Sequence of chain B:
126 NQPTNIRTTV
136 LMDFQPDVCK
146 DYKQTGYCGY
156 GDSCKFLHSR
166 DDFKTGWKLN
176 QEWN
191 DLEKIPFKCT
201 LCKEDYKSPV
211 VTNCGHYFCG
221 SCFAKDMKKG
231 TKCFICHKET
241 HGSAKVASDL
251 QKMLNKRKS

Sequence of chain A:
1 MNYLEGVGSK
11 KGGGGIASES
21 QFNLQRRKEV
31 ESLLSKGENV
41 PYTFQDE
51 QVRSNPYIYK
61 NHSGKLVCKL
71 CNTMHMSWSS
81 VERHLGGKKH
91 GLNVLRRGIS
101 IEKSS

These two protein chains interact to form a complex.

Contacts between the two chains:
Residue Y155 in chain B interacts with residue S9 in chain A (closest heavy-atom distance 3.4 Å).
Residue Y155 in chain B interacts with residue K11 in chain A (closest heavy-atom distance 3.0 Å).
Residue Y155 in chain B contacts residue G8 in chain A (closest heavy-atom distance 4.5 Å).
Residue S158 in chain B is in contact with residue N2 in chain A (closest heavy-atom distance 4.8 Å).
Residue G154 in chain B interacts with residue S9 in chain A (closest heavy-atom distance 3.9 Å).
Residue K160 in chain B is in contact with residue Y3 in chain A (closest heavy-atom distance 3.5 Å).
Residue D146 in chain B is in contact with residue G13 in chain A (closest heavy-atom distance 5.0 Å).
Residue Y152 in chain B is in contact with residue G15 in chain A (closest heavy-atom distance 3.2 Å).
Residue Y152 in chain B contacts residue G13 in chain A (closest heavy-atom distance 4.3 Å).
Residue Y152 in chain B is in contact with residue G14 in chain A (closest heavy-atom distance 3.2 Å).
Residue D146 in chain B interacts with residue G12 in chain A (closest heavy-atom distance 3.4 Å).
Residue Y152 in chain B interacts with residue I16 in chain A (closest heavy-atom distance 4.7 Å).
Residue D146 in chain B is in contact with residue K11 in chain A (closest heavy-atom distance 3.2 Å).